The following describes two proteins that form a bound complex.

Contacts between the two chains:
Residue G4 in chain B is in contact with residue K56 in chain A (closest heavy-atom distance 3.2 Å).
Residue G2 in chain B contacts residue K56 in chain A (closest heavy-atom distance 4.6 Å).
Residue G4 in chain B interacts with residue E58 in chain A (closest heavy-atom distance 3.4 Å).
Residue F3 in chain B interacts with residue L55 in chain A (closest heavy-atom distance 4.2 Å).
Residue K6 in chain B interacts with residue K56 in chain A (closest heavy-atom distance 4.3 Å).
Residue F3 in chain B contacts residue K56 in chain A (closest heavy-atom distance 3.3 Å).
Residue G2 in chain B contacts residue V54 in chain A (closest heavy-atom distance 4.8 Å).
Residue G2 in chain B is in contact with residue L55 in chain A (closest heavy-atom distance 2.6 Å).
Residue G4 in chain B is in contact with residue L55 in chain A (closest heavy-atom distance 3.8 Å).
Residue K5 in chain B interacts with residue K56 in chain A (closest heavy-atom distance 4.8 Å).
Residue G2 in chain B is in contact with residue N57 in chain A (closest heavy-atom distance 4.2 Å).
Residue K5 in chain B contacts residue E58 in chain A (closest heavy-atom distance 3.1 Å).

Sequence of chain B:
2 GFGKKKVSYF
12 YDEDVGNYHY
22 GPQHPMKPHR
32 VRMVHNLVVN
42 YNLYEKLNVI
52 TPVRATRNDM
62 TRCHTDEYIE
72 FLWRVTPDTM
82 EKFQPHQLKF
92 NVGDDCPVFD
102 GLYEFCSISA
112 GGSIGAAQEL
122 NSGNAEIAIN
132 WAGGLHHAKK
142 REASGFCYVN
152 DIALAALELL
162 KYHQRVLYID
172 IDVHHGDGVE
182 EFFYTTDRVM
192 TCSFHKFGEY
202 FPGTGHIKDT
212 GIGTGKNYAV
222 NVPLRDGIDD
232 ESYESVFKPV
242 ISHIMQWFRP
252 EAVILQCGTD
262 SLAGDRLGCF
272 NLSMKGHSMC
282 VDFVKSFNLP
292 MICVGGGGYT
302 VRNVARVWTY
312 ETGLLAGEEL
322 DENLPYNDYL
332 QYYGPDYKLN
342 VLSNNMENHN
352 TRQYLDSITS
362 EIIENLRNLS

Sequence of chain A:
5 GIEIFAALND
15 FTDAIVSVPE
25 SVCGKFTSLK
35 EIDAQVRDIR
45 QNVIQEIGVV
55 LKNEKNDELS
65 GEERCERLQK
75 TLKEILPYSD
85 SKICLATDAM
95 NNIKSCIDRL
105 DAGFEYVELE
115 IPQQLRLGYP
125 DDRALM